Sequence of the first protein:
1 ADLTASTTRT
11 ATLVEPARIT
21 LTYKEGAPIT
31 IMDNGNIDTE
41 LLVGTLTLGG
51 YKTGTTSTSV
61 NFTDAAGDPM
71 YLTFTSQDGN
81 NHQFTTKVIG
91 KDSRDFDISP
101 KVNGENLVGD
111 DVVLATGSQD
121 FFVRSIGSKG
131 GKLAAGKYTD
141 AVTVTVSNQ

This data describes a binding interaction between two proteins.

Residue-level contacts at the interface:
Residue G127 in the second protein is in contact with residue K137 in the first protein (closest heavy-atom distance 3.5 Å).
Residue I134 in the second protein interacts with residue V144 in the first protein (closest heavy-atom distance 3.5 Å).
Residue V130 in the second protein interacts with residue D140 in the first protein (closest heavy-atom distance 3.4 Å).
Residue D123 in the second protein interacts with residue A135 in the first protein (closest heavy-atom distance 3.5 Å).
Residue V128 in the second protein interacts with residue Y138 in the first protein (closest heavy-atom distance 3.4 Å).
Residue Q222 in the second protein contacts residue T12 in the first protein (closest heavy-atom distance 3.6 Å).
Residue Q222 in the second protein interacts with residue V14 in the first protein (closest heavy-atom distance 3.5 Å).
Residue F129 in the second protein contacts residue Y138 in the first protein (closest heavy-atom distance 3.0 Å).
Residue G224 in the second protein is in contact with residue E15 in the first protein (closest heavy-atom distance 3.4 Å).
Residue A133 in the second protein is in contact with residue V144 in the first protein (closest heavy-atom distance 2.8 Å).
Residue V128 in the second protein contacts residue F74 in the first protein (closest heavy-atom distance 3.5 Å).
Residue V130 in the second protein contacts residue Y23 in the first protein (closest heavy-atom distance 3.3 Å).
Residue V14 in the second protein is in contact with residue I19 in the first protein (closest heavy-atom distance 3.2 Å).
Residue K10 in the second protein is in contact with residue T22 in the first protein (closest heavy-atom distance 3.3 Å).
Residue N136 in the second protein interacts with residue N148 in the first protein (closest heavy-atom distance 2.6 Å).
Residue T15 in the second protein contacts residue R18 in the first protein (closest heavy-atom distance 3.4 Å).
Residue Q131 in the second protein is in contact with residue D140 in the first protein (closest heavy-atom distance 3.3 Å).
Residue K139 in the second protein contacts residue Q149 in the first protein (closest heavy-atom distance 2.8 Å).
Residue Q131 in the second protein is in contact with residue V142 in the first protein (closest heavy-atom distance 2.9 Å).
Residue W96 in the second protein contacts residue N148 in the first protein (closest heavy-atom distance 3.5 Å).
Residue R20 in the second protein contacts residue Q149 in the first protein (closest heavy-atom distance 2.8 Å).
Residue N135 in the second protein is in contact with residue T145 in the first protein (closest heavy-atom distance 3.0 Å).
Residue T15 in the second protein interacts with residue A17 in the first protein (closest heavy-atom distance 3.4 Å).
Residue N136 in the second protein interacts with residue A17 in the first protein (closest heavy-atom distance 2.9 Å).
Residue F132 in the second protein interacts with residue L46 in the first protein (closest heavy-atom distance 3.6 Å).
Residue F129 in the second protein is in contact with residue T139 in the first protein (closest heavy-atom distance 3.0 Å).
Residue G127 in the second protein is in contact with residue Y138 in the first protein (closest heavy-atom distance 2.8 Å).
Residue Q222 in the second protein interacts with residue E15 in the first protein (closest heavy-atom distance 3.0 Å).
Residue D125 in the second protein is in contact with residue G136 in the first protein (closest heavy-atom distance 3.0 Å).
Residue G17 in the second protein is in contact with residue V14 in the first protein (closest heavy-atom distance 3.6 Å).
Residue V128 in the second protein interacts with residue I29 in the first protein (closest heavy-atom distance 3.4 Å).
Residue A133 in the second protein is in contact with residue V142 in the first protein (closest heavy-atom distance 3.0 Å).
Residue Q131 in the second protein is in contact with residue A141 in the first protein (closest heavy-atom distance 3.4 Å).
Residue N135 in the second protein contacts residue V146 in the first protein (closest heavy-atom distance 3.1 Å).
Residue F132 in the second protein contacts residue Y23 in the first protein (closest heavy-atom distance 3.6 Å).
Residue H192 in the second protein interacts with residue Q149 in the first protein (closest heavy-atom distance 3.4 Å).
Residue Y12 in the second protein contacts residue T20 in the first protein (closest heavy-atom distance 3.3 Å).
Residue F129 in the second protein contacts residue D140 in the first protein (closest heavy-atom distance 3.3 Å).
Residue C137 in the second protein is in contact with residue N148 in the first protein (closest heavy-atom distance 3.0 Å).
Residue K10 in the second protein contacts residue Y23 in the first protein (closest heavy-atom distance 2.8 Å).
Residue G13 in the second protein is in contact with residue I19 in the first protein (closest heavy-atom distance 3.3 Å).
Residue N135 in the second protein contacts residue V144 in the first protein (closest heavy-atom distance 2.9 Å).
Residue V126 in the second protein interacts with residue I29 in the first protein (closest heavy-atom distance 3.0 Å).
Residue I16 in the second protein is in contact with residue P16 in the first protein (closest heavy-atom distance 3.1 Å).
Residue Y12 in the second protein contacts residue L21 in the first protein (closest heavy-atom distance 2.9 Å).
Residue A133 in the second protein is in contact with residue T143 in the first protein (closest heavy-atom distance 3.3 Å).
Residue G127 in the second protein interacts with residue G136 in the first protein (closest heavy-atom distance 2.8 Å).
Residue S19 in the second protein interacts with residue E15 in the first protein (closest heavy-atom distance 3.3 Å).
Residue I16 in the second protein is in contact with residue A17 in the first protein (closest heavy-atom distance 2.8 Å).
Residue E11 in the second protein interacts with residue L21 in the first protein (closest heavy-atom distance 3.5 Å).
Residue V126 in the second protein interacts with residue G136 in the first protein (closest heavy-atom distance 3.5 Å).
Residue K100 in the second protein contacts residue T143 in the first protein (closest heavy-atom distance 3.0 Å).
Residue G223 in the second protein interacts with residue K52 in the first protein (closest heavy-atom distance 3.5 Å).
Residue C137 in the second protein contacts residue V146 in the first protein (closest heavy-atom distance 2.9 Å).
Residue D125 in the second protein is in contact with residue A135 in the first protein (closest heavy-atom distance 3.4 Å).
Residue E11 in the second protein interacts with residue T22 in the first protein (closest heavy-atom distance 2.5 Å).
Residue F132 in the second protein is in contact with residue V142 in the first protein (closest heavy-atom distance 3.1 Å).
Residue S9 in the second protein interacts with residue Y23 in the first protein (closest heavy-atom distance 3.2 Å).
Residue P190 in the second protein contacts residue D111 in the first protein (closest heavy-atom distance 3.3 Å).
Residue Q222 in the second protein interacts with residue L13 in the first protein (closest heavy-atom distance 3.2 Å).

Sequence of the second protein:
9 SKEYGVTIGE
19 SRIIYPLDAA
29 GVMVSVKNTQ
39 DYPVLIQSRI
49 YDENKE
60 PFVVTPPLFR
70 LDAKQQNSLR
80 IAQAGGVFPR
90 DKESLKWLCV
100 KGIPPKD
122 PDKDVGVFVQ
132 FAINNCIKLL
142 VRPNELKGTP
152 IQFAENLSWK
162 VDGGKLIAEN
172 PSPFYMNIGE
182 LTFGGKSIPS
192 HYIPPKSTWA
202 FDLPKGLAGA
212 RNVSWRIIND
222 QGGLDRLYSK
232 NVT